Sequence of the first protein:
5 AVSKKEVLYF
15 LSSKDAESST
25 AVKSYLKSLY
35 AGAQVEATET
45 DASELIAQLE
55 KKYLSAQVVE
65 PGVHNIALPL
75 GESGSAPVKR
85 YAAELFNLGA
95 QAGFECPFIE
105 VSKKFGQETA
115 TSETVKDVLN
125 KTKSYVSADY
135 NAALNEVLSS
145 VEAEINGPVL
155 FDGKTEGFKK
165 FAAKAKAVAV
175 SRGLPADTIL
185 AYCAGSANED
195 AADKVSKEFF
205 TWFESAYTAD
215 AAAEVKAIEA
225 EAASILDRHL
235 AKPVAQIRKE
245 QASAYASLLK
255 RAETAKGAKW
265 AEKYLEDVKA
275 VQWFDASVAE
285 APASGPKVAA

Sequence of the second protein:
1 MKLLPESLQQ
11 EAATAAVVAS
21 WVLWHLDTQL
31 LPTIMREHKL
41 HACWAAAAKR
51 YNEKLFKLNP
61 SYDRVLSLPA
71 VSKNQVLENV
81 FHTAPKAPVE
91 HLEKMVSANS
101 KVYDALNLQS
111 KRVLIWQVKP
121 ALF

These two protein chains interact to form a complex.

Contacts between the two chains:
Residue S288 in the first protein interacts with residue F123 in the second protein (closest heavy-atom distance 4.5 Å).
Residue P286 in the first protein interacts with residue L108 in the second protein (closest heavy-atom distance 3.9 Å).
Residue S288 in the first protein interacts with residue W116 in the second protein (closest heavy-atom distance 3.7 Å).
Residue A287 in the first protein contacts residue W116 in the second protein (closest heavy-atom distance 4.0 Å).
Residue V282 in the first protein is in contact with residue K111 in the second protein (closest heavy-atom distance 4.0 Å).
Residue A283 in the first protein is in contact with residue K111 in the second protein (closest heavy-atom distance 2.7 Å).
Residue R242 in the first protein contacts residue K101 in the second protein (closest heavy-atom distance 3.8 Å).
Residue P286 in the first protein contacts residue S110 in the second protein (closest heavy-atom distance 3.1 Å).
Residue A287 in the first protein is in contact with residue Q109 in the second protein (closest heavy-atom distance 4.7 Å).
Residue V282 in the first protein contacts residue W116 in the second protein (closest heavy-atom distance 3.6 Å).
Residue V282 in the first protein interacts with residue V113 in the second protein (closest heavy-atom distance 4.5 Å).
Residue F278 in the first protein is in contact with residue P120 in the second protein (closest heavy-atom distance 4.8 Å).
Residue P290 in the first protein interacts with residue W116 in the second protein (closest heavy-atom distance 4.5 Å).
Residue V238 in the first protein contacts residue K101 in the second protein (closest heavy-atom distance 4.2 Å).
Residue P286 in the first protein interacts with residue I115 in the second protein (closest heavy-atom distance 4.9 Å).
Residue F278 in the first protein interacts with residue Q117 in the second protein (closest heavy-atom distance 4.7 Å).
Residue F278 in the first protein is in contact with residue W116 in the second protein (closest heavy-atom distance 3.3 Å).
Residue P286 in the first protein is in contact with residue K111 in the second protein (closest heavy-atom distance 4.3 Å).
Residue V292 in the first protein contacts residue F123 in the second protein (closest heavy-atom distance 3.5 Å).
Residue P286 in the first protein contacts residue V113 in the second protein (closest heavy-atom distance 4.2 Å).
Residue G289 in the first protein interacts with residue W116 in the second protein (closest heavy-atom distance 3.5 Å).
Residue A287 in the first protein interacts with residue L108 in the second protein (closest heavy-atom distance 4.0 Å).
Residue P286 in the first protein contacts residue W116 in the second protein (closest heavy-atom distance 3.0 Å).
Residue E284 in the first protein is in contact with residue K111 in the second protein (closest heavy-atom distance 4.9 Å).
Residue D279 in the first protein interacts with residue Q117 in the second protein (closest heavy-atom distance 4.0 Å).
Residue P286 in the first protein contacts residue Q109 in the second protein (closest heavy-atom distance 4.7 Å).
Residue P290 in the first protein contacts residue F123 in the second protein (closest heavy-atom distance 3.7 Å).